Sequence of protein 2:
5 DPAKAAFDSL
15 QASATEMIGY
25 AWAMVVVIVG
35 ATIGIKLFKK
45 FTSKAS

Sequence of protein 1:
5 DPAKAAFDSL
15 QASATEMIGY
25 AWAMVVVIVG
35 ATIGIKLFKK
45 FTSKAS

Contacts between the two chains:
Residue A7 in protein 1 is in contact with residue F42 in protein 2 (closest heavy-atom distance 4.3 Å).
Residue L14 in protein 1 interacts with residue F42 in protein 2 (closest heavy-atom distance 4.7 Å).
Residue F11 in protein 1 contacts residue F45 in protein 2 (closest heavy-atom distance 4.4 Å).
Residue F11 in protein 1 interacts with residue T46 in protein 2 (closest heavy-atom distance 3.5 Å).
Residue L14 in protein 1 contacts residue T46 in protein 2 (closest heavy-atom distance 3.6 Å).
Residue A10 in protein 1 is in contact with residue F42 in protein 2 (closest heavy-atom distance 3.6 Å).
Residue F11 in protein 1 interacts with residue F42 in protein 2 (closest heavy-atom distance 3.9 Å).

These two protein chains interact to form a complex.